Sequence of protein 1:
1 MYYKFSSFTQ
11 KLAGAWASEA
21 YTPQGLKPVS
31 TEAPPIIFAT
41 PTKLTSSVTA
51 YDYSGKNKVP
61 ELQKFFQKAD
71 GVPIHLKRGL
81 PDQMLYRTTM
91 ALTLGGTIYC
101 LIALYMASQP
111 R

Sequence of protein 2:
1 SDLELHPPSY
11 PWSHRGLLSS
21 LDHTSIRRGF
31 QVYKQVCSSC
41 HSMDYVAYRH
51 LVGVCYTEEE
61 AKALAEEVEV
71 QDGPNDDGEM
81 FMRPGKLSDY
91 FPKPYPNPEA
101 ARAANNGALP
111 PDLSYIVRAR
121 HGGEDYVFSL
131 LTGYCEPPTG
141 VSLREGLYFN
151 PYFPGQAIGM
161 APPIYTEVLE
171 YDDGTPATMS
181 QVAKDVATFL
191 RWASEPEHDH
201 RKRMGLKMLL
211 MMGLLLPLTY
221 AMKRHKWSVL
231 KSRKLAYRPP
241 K

Residue-level contacts at the interface:
Residue R238 in protein 2 interacts with residue P35 in protein 1 (closest heavy-atom distance 3.5 Å).
Residue A236 in protein 2 is in contact with residue F38 in protein 1 (closest heavy-atom distance 3.8 Å).
Residue A236 in protein 2 is in contact with residue I36 in protein 1 (closest heavy-atom distance 3.8 Å).
Residue R238 in protein 2 contacts residue P34 in protein 1 (closest heavy-atom distance 2.5 Å).
Residue Y237 in protein 2 contacts residue I37 in protein 1 (closest heavy-atom distance 2.8 Å).
Residue P240 in protein 2 interacts with residue E32 in protein 1 (closest heavy-atom distance 3.1 Å).
Residue Y237 in protein 2 is in contact with residue I36 in protein 1 (closest heavy-atom distance 3.7 Å).
Residue R238 in protein 2 contacts residue I36 in protein 1 (closest heavy-atom distance 3.4 Å).
Residue L235 in protein 2 contacts residue I37 in protein 1 (closest heavy-atom distance 4.6 Å).
Residue K241 in protein 2 interacts with residue E32 in protein 1 (closest heavy-atom distance 4.2 Å).
Residue K234 in protein 2 interacts with residue T42 in protein 1 (closest heavy-atom distance 4.0 Å).
Residue Y237 in protein 2 contacts residue P35 in protein 1 (closest heavy-atom distance 3.9 Å).
Residue P240 in protein 2 contacts residue P34 in protein 1 (closest heavy-atom distance 4.0 Å).
Residue A236 in protein 2 is in contact with residue I37 in protein 1 (closest heavy-atom distance 3.3 Å).
Residue P239 in protein 2 is in contact with residue P34 in protein 1 (closest heavy-atom distance 3.3 Å).
Residue L235 in protein 2 is in contact with residue A39 in protein 1 (closest heavy-atom distance 3.4 Å).
Residue K234 in protein 2 interacts with residue T40 in protein 1 (closest heavy-atom distance 4.8 Å).
Residue L235 in protein 2 is in contact with residue F38 in protein 1 (closest heavy-atom distance 3.7 Å).
Residue P239 in protein 2 is in contact with residue P35 in protein 1 (closest heavy-atom distance 3.8 Å).
Residue P239 in protein 2 is in contact with residue I37 in protein 1 (closest heavy-atom distance 4.7 Å).
Residue Y237 in protein 2 contacts residue F38 in protein 1 (closest heavy-atom distance 4.9 Å).

These two protein chains interact to form a complex.